Sequence of chain A:
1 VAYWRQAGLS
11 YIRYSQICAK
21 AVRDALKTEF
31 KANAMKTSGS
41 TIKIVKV

Sequence of chain B:
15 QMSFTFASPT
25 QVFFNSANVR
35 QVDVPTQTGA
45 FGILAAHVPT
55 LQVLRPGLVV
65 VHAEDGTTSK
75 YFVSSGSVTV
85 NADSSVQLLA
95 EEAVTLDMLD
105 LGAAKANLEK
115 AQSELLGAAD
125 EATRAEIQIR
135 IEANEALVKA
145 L

These two protein chains interact to form a complex.

Contacts between the two chains:
Residue S79 in chain B interacts with residue Y11 in chain A (closest heavy-atom distance 3.5 Å).
Residue M102 in chain B is in contact with residue F30 in chain A (closest heavy-atom distance 3.6 Å).
Residue E95 in chain B contacts residue S15 in chain A (closest heavy-atom distance 2.7 Å).
Residue S78 in chain B contacts residue V22 in chain A (closest heavy-atom distance 3.4 Å).
Residue L58 in chain B is in contact with residue Y11 in chain A (closest heavy-atom distance 2.8 Å).
Residue I133 in chain B interacts with residue Y14 in chain A (closest heavy-atom distance 3.4 Å).
Residue M102 in chain B contacts residue K27 in chain A (closest heavy-atom distance 3.6 Å).
Residue E95 in chain B is in contact with residue R23 in chain A (closest heavy-atom distance 4.0 Å).
Residue E136 in chain B is in contact with residue Y14 in chain A (closest heavy-atom distance 3.0 Å).
Residue L103 in chain B interacts with residue L26 in chain A (closest heavy-atom distance 3.9 Å).
Residue E96 in chain B is in contact with residue R23 in chain A (closest heavy-atom distance 2.4 Å).
Residue G80 in chain B contacts residue Y11 in chain A (closest heavy-atom distance 3.4 Å).
Residue A129 in chain B contacts residue L9 in chain A (closest heavy-atom distance 3.8 Å).
Residue I133 in chain B interacts with residue L9 in chain A (closest heavy-atom distance 3.7 Å).
Residue P60 in chain B interacts with residue C18 in chain A (closest heavy-atom distance 3.7 Å).
Residue I133 in chain B contacts residue W4 in chain A (closest heavy-atom distance 3.5 Å).
Residue S78 in chain B interacts with residue C18 in chain A (closest heavy-atom distance 3.0 Å).
Residue L58 in chain B contacts residue Y14 in chain A (closest heavy-atom distance 4.3 Å).
Residue S79 in chain B is in contact with residue C18 in chain A (closest heavy-atom distance 3.9 Å).
Residue V57 in chain B interacts with residue Y11 in chain A (closest heavy-atom distance 3.3 Å).
Residue G80 in chain B contacts residue S15 in chain A (closest heavy-atom distance 4.2 Å).
Residue A126 in chain B interacts with residue A7 in chain A (closest heavy-atom distance 3.9 Å).
Residue D104 in chain B is in contact with residue A25 in chain A (closest heavy-atom distance 3.2 Å).
Residue Q41 in chain B contacts residue Y14 in chain A (closest heavy-atom distance 3.9 Å).
Residue Q41 in chain B contacts residue W4 in chain A (closest heavy-atom distance 3.1 Å).
Residue M102 in chain B contacts residue L26 in chain A (closest heavy-atom distance 3.3 Å).
Residue I133 in chain B is in contact with residue I17 in chain A (closest heavy-atom distance 3.8 Å).
Residue E95 in chain B contacts residue A19 in chain A (closest heavy-atom distance 3.3 Å).
Residue S78 in chain B interacts with residue A19 in chain A (closest heavy-atom distance 3.2 Å).
Residue L103 in chain B contacts residue K27 in chain A (closest heavy-atom distance 3.8 Å).
Residue R59 in chain B is in contact with residue Y14 in chain A (closest heavy-atom distance 3.8 Å).
Residue P60 in chain B interacts with residue Y14 in chain A (closest heavy-atom distance 3.0 Å).
Residue Q132 in chain B is in contact with residue Y3 in chain A (closest heavy-atom distance 3.4 Å).
Residue I133 in chain B interacts with residue Y3 in chain A (closest heavy-atom distance 3.4 Å).
Residue E130 in chain B interacts with residue L9 in chain A (closest heavy-atom distance 3.6 Å).
Residue T24 in chain B is in contact with residue T37 in chain A (closest heavy-atom distance 3.5 Å).
Residue R134 in chain B is in contact with residue I17 in chain A (closest heavy-atom distance 3.9 Å).
Residue E136 in chain B is in contact with residue Y3 in chain A (closest heavy-atom distance 3.0 Å).
Residue F76 in chain B is in contact with residue V22 in chain A (closest heavy-atom distance 3.7 Å).
Residue L141 in chain B contacts residue A25 in chain A (closest heavy-atom distance 3.6 Å).
Residue N138 in chain B is in contact with residue A21 in chain A (closest heavy-atom distance 4.2 Å).
Residue V98 in chain B interacts with residue V22 in chain A (closest heavy-atom distance 3.9 Å).
Residue A129 in chain B contacts residue Y3 in chain A (closest heavy-atom distance 4.0 Å).
Residue E95 in chain B is in contact with residue Q16 in chain A (closest heavy-atom distance 3.6 Å).
Residue L103 in chain B contacts residue V22 in chain A (closest heavy-atom distance 3.9 Å).
Residue E125 in chain B interacts with residue A7 in chain A (closest heavy-atom distance 3.7 Å).
Residue E125 in chain B interacts with residue Q6 in chain A (closest heavy-atom distance 3.6 Å).
Residue L103 in chain B interacts with residue A25 in chain A (closest heavy-atom distance 3.2 Å).
Residue A129 in chain B contacts residue W4 in chain A (closest heavy-atom distance 4.1 Å).
Residue S79 in chain B contacts residue S15 in chain A (closest heavy-atom distance 2.5 Å).
Residue N111 in chain B is in contact with residue D24 in chain A (closest heavy-atom distance 4.2 Å).
Residue D101 in chain B is in contact with residue K27 in chain A (closest heavy-atom distance 3.4 Å).
Residue A126 in chain B is in contact with residue L9 in chain A (closest heavy-atom distance 4.0 Å).
Residue E96 in chain B interacts with residue A19 in chain A (closest heavy-atom distance 3.9 Å).
Residue D104 in chain B is in contact with residue L26 in chain A (closest heavy-atom distance 3.9 Å).
Residue E130 in chain B contacts residue R13 in chain A (closest heavy-atom distance 2.5 Å).
Residue A137 in chain B is in contact with residue A21 in chain A (closest heavy-atom distance 3.8 Å).
Residue I133 in chain B interacts with residue C18 in chain A (closest heavy-atom distance 3.8 Å).
Residue E130 in chain B is in contact with residue I17 in chain A (closest heavy-atom distance 4.1 Å).
Residue A129 in chain B interacts with residue A7 in chain A (closest heavy-atom distance 4.0 Å).